Sequence of the first protein:
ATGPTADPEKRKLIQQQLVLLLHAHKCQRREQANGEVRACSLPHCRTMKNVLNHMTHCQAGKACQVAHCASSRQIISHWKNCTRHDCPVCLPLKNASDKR

Interface contacts:
Residue V19 in the first protein contacts residue F23 in the second protein (closest heavy-atom distance 3.3 Å).
Residue R29 in the first protein contacts residue E27 in the second protein (closest heavy-atom distance 3.1 Å).
Residue M55 in the first protein contacts residue L32 in the second protein (closest heavy-atom distance 3.5 Å).
Residue H25 in the first protein is in contact with residue L29 in the second protein (closest heavy-atom distance 3.4 Å).
Residue S71 in the first protein interacts with residue F53 in the second protein (closest heavy-atom distance 3.6 Å).
Residue L13 in the first protein contacts residue Q54 in the second protein (closest heavy-atom distance 3.6 Å).
Residue K10 in the first protein is in contact with residue L45 in the second protein (closest heavy-atom distance 3.6 Å).
Residue H44 in the first protein interacts with residue G60 in the second protein (closest heavy-atom distance 3.1 Å).
Residue Q74 in the first protein contacts residue D49 in the second protein (closest heavy-atom distance 3.1 Å).
Residue H68 in the first protein contacts residue F53 in the second protein (closest heavy-atom distance 3.6 Å).
Residue S71 in the first protein is in contact with residue D49 in the second protein (closest heavy-atom distance 3.2 Å).
Residue W79 in the first protein is in contact with residue D24 in the second protein (closest heavy-atom distance 3.0 Å).
Residue H44 in the first protein interacts with residue L57 in the second protein (closest heavy-atom distance 3.1 Å).
Residue R46 in the first protein interacts with residue P70 in the second protein (closest heavy-atom distance 2.9 Å).
Residue P43 in the first protein is in contact with residue E69 in the second protein (closest heavy-atom distance 3.5 Å).
Residue K80 in the first protein is in contact with residue G34 in the second protein (closest heavy-atom distance 3.4 Å).
Residue Q74 in the first protein contacts residue V48 in the second protein (closest heavy-atom distance 3.3 Å).
Residue Q74 in the first protein contacts residue T43 in the second protein (closest heavy-atom distance 3.4 Å).
Residue H44 in the first protein interacts with residue Q59 in the second protein (closest heavy-atom distance 3.5 Å).
Residue K26 in the first protein interacts with residue F23 in the second protein (closest heavy-atom distance 3.5 Å).
Residue K62 in the first protein contacts residue G40 in the second protein (closest heavy-atom distance 3.3 Å).
Residue L13 in the first protein contacts residue N50 in the second protein (closest heavy-atom distance 3.3 Å).
Residue A67 in the first protein interacts with residue E52 in the second protein (closest heavy-atom distance 3.5 Å).
Residue I14 in the first protein contacts residue L45 in the second protein (closest heavy-atom distance 3.2 Å).
Residue R46 in the first protein is in contact with residue E69 in the second protein (closest heavy-atom distance 2.9 Å).
Residue Q17 in the first protein is in contact with residue F53 in the second protein (closest heavy-atom distance 3.4 Å).
Residue H25 in the first protein interacts with residue L32 in the second protein (closest heavy-atom distance 3.6 Å).
Residue K10 in the first protein interacts with residue V48 in the second protein (closest heavy-atom distance 3.1 Å).
Residue K99 in the first protein contacts residue L21 in the second protein (closest heavy-atom distance 3.0 Å).
Residue Q17 in the first protein contacts residue N50 in the second protein (closest heavy-atom distance 2.8 Å).
Residue Q59 in the first protein is in contact with residue L33 in the second protein (closest heavy-atom distance 3.5 Å).
Residue M48 in the first protein contacts residue F53 in the second protein (closest heavy-atom distance 3.2 Å).
Residue T47 in the first protein interacts with residue L56 in the second protein (closest heavy-atom distance 3.6 Å).
Residue R29 in the first protein interacts with residue D28 in the second protein (closest heavy-atom distance 2.9 Å).
Residue Q59 in the first protein contacts residue D38 in the second protein (closest heavy-atom distance 3.2 Å).
Residue H68 in the first protein is in contact with residue E52 in the second protein (closest heavy-atom distance 3.5 Å).
Residue A96 in the first protein is in contact with residue L18 in the second protein (closest heavy-atom distance 3.5 Å).
Residue K10 in the first protein contacts residue A46 in the second protein (closest heavy-atom distance 3.1 Å).
Residue Q59 in the first protein contacts residue S36 in the second protein (closest heavy-atom distance 2.9 Å).
Residue K10 in the first protein interacts with residue N50 in the second protein (closest heavy-atom distance 3.5 Å).
Residue K26 in the first protein interacts with residue E27 in the second protein (closest heavy-atom distance 3.4 Å).
Residue H44 in the first protein interacts with residue E69 in the second protein (closest heavy-atom distance 3.2 Å).
Residue K99 in the first protein is in contact with residue L19 in the second protein (closest heavy-atom distance 3.4 Å).
Residue Q16 in the first protein contacts residue V61 in the second protein (closest heavy-atom distance 3.2 Å).
Residue K12 in the first protein interacts with residue M63 in the second protein (closest heavy-atom distance 3.4 Å).
Residue Q74 in the first protein is in contact with residue V41 in the second protein (closest heavy-atom distance 2.9 Å).
Residue H44 in the first protein interacts with residue L56 in the second protein (closest heavy-atom distance 3.3 Å).
Residue K10 in the first protein contacts residue S47 in the second protein (closest heavy-atom distance 3.5 Å).
Residue A60 in the first protein is in contact with residue D38 in the second protein (closest heavy-atom distance 3.2 Å).
Residue H23 in the first protein contacts residue L21 in the second protein (closest heavy-atom distance 3.4 Å).
Residue S77 in the first protein contacts residue F42 in the second protein (closest heavy-atom distance 3.3 Å).
Residue Q16 in the first protein is in contact with residue L14 in the second protein (closest heavy-atom distance 3.5 Å).
Residue H78 in the first protein is in contact with residue T43 in the second protein (closest heavy-atom distance 3.0 Å).
Residue L93 in the first protein interacts with residue L18 in the second protein (closest heavy-atom distance 3.6 Å).
Residue R30 in the first protein is in contact with residue Q22 in the second protein (closest heavy-atom distance 3.0 Å).
Residue I76 in the first protein is in contact with residue L29 in the second protein (closest heavy-atom distance 3.5 Å).
Residue H23 in the first protein interacts with residue Q22 in the second protein (closest heavy-atom distance 2.9 Å).
Residue H44 in the first protein contacts residue V61 in the second protein (closest heavy-atom distance 3.5 Å).
Residue I14 in the first protein is in contact with residue N50 in the second protein (closest heavy-atom distance 3.4 Å).
Residue T56 in the first protein contacts residue L32 in the second protein (closest heavy-atom distance 3.6 Å).

The following describes two proteins that form a bound complex.

Sequence of the second protein:
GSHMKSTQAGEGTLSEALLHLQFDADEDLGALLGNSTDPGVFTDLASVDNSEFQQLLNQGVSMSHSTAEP